Sequence of the first protein:
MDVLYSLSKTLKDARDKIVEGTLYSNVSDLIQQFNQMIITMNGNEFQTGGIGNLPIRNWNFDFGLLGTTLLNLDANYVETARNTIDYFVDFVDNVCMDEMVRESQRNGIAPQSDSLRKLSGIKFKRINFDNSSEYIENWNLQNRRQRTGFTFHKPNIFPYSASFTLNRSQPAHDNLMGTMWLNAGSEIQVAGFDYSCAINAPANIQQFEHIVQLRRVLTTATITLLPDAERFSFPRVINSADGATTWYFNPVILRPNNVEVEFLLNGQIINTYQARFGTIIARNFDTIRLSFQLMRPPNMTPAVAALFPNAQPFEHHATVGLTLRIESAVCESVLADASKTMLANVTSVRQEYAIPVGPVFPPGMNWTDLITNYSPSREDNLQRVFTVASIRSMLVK

The following describes two proteins that form a bound complex.

Contacts between the two chains:
Residue A241 in the first protein is in contact with residue T60 in the second protein (closest heavy-atom distance 3.0 Å).
Residue N167 in the first protein contacts residue I55 in the second protein (closest heavy-atom distance 4.5 Å).
Residue F232 in the first protein interacts with residue M63 in the second protein (closest heavy-atom distance 3.9 Å).
Residue T165 in the first protein is in contact with residue I59 in the second protein (closest heavy-atom distance 3.4 Å).
Residue F164 in the first protein interacts with residue G61 in the second protein (closest heavy-atom distance 3.2 Å).
Residue A172 in the first protein is in contact with residue E256 in the second protein (closest heavy-atom distance 3.8 Å).
Residue D174 in the first protein interacts with residue P254 in the second protein (closest heavy-atom distance 3.7 Å).
Residue Q312 in the first protein is in contact with residue P254 in the second protein (closest heavy-atom distance 3.4 Å).
Residue R236 in the first protein contacts residue M63 in the second protein (closest heavy-atom distance 4.5 Å).
Residue G243 in the first protein interacts with residue A66 in the second protein (closest heavy-atom distance 3.5 Å).
Residue A241 in the first protein interacts with residue T65 in the second protein (closest heavy-atom distance 4.7 Å).
Residue A311 in the first protein contacts residue T272 in the second protein (closest heavy-atom distance 4.3 Å).
Residue A162 in the first protein is in contact with residue M63 in the second protein (closest heavy-atom distance 3.0 Å).
Residue T165 in the first protein is in contact with residue P58 in the second protein (closest heavy-atom distance 4.3 Å).
Residue P313 in the first protein is in contact with residue P279 in the second protein (closest heavy-atom distance 4.2 Å).
Residue R168 in the first protein interacts with residue I55 in the second protein (closest heavy-atom distance 3.5 Å).
Residue M180 in the first protein is in contact with residue M63 in the second protein (closest heavy-atom distance 4.2 Å).
Residue N310 in the first protein contacts residue E180 in the second protein (closest heavy-atom distance 2.6 Å).
Residue N239 in the first protein contacts residue Y67 in the second protein (closest heavy-atom distance 3.5 Å).
Residue D174 in the first protein is in contact with residue E256 in the second protein (closest heavy-atom distance 4.3 Å).
Residue N167 in the first protein contacts residue N56 in the second protein (closest heavy-atom distance 3.6 Å).
Residue R168 in the first protein contacts residue L57 in the second protein (closest heavy-atom distance 4.7 Å).
Residue N239 in the first protein interacts with residue M63 in the second protein (closest heavy-atom distance 4.4 Å).
Residue N239 in the first protein is in contact with residue T65 in the second protein (closest heavy-atom distance 3.0 Å).
Residue L166 in the first protein contacts residue I59 in the second protein (closest heavy-atom distance 3.0 Å).
Residue S169 in the first protein contacts residue I59 in the second protein (closest heavy-atom distance 4.7 Å).
Residue A172 in the first protein contacts residue S311 in the second protein (closest heavy-atom distance 4.1 Å).
Residue A162 in the first protein is in contact with residue S62 in the second protein (closest heavy-atom distance 3.6 Å).
Residue G243 in the first protein is in contact with residue A68 in the second protein (closest heavy-atom distance 2.9 Å).
Residue G243 in the first protein interacts with residue Y67 in the second protein (closest heavy-atom distance 3.8 Å).
Residue A244 in the first protein interacts with residue T71 in the second protein (closest heavy-atom distance 4.6 Å).
Residue S163 in the first protein contacts residue G61 in the second protein (closest heavy-atom distance 3.5 Å).
Residue P171 in the first protein interacts with residue S314 in the second protein (closest heavy-atom distance 4.5 Å).
Residue S169 in the first protein contacts residue I55 in the second protein (closest heavy-atom distance 2.8 Å).
Residue T246 in the first protein contacts residue Y67 in the second protein (closest heavy-atom distance 3.6 Å).
Residue L166 in the first protein is in contact with residue P58 in the second protein (closest heavy-atom distance 3.7 Å).
Residue N239 in the first protein interacts with residue S62 in the second protein (closest heavy-atom distance 3.0 Å).
Residue S163 in the first protein contacts residue S62 in the second protein (closest heavy-atom distance 3.8 Å).
Residue S240 in the first protein is in contact with residue T65 in the second protein (closest heavy-atom distance 4.5 Å).
Residue F164 in the first protein is in contact with residue M63 in the second protein (closest heavy-atom distance 4.7 Å).
Residue F164 in the first protein interacts with residue T60 in the second protein (closest heavy-atom distance 3.5 Å).
Residue S163 in the first protein interacts with residue M63 in the second protein (closest heavy-atom distance 4.1 Å).
Residue Y160 in the first protein is in contact with residue D64 in the second protein (closest heavy-atom distance 3.8 Å).
Residue A241 in the first protein interacts with residue I59 in the second protein (closest heavy-atom distance 4.4 Å).
Residue A241 in the first protein contacts residue G61 in the second protein (closest heavy-atom distance 4.1 Å).
Residue A244 in the first protein is in contact with residue A68 in the second protein (closest heavy-atom distance 4.2 Å).
Residue L166 in the first protein interacts with residue L57 in the second protein (closest heavy-atom distance 2.7 Å).
Residue P171 in the first protein is in contact with residue S311 in the second protein (closest heavy-atom distance 4.0 Å).
Residue R168 in the first protein interacts with residue N56 in the second protein (closest heavy-atom distance 3.6 Å).
Residue G243 in the first protein interacts with residue T65 in the second protein (closest heavy-atom distance 4.5 Å).
Residue P309 in the first protein contacts residue T277 in the second protein (closest heavy-atom distance 3.6 Å).
Residue A162 in the first protein interacts with residue D64 in the second protein (closest heavy-atom distance 4.0 Å).
Residue I238 in the first protein is in contact with residue M63 in the second protein (closest heavy-atom distance 4.6 Å).
Residue F164 in the first protein is in contact with residue S62 in the second protein (closest heavy-atom distance 3.5 Å).
Residue T165 in the first protein interacts with residue T60 in the second protein (closest heavy-atom distance 3.2 Å).
Residue Q312 in the first protein contacts residue G253 in the second protein (closest heavy-atom distance 3.5 Å).
Residue V237 in the first protein is in contact with residue Y67 in the second protein (closest heavy-atom distance 4.2 Å).
Residue F164 in the first protein interacts with residue I59 in the second protein (closest heavy-atom distance 4.2 Å).
Residue N167 in the first protein contacts residue P58 in the second protein (closest heavy-atom distance 3.5 Å).
Residue N167 in the first protein contacts residue L57 in the second protein (closest heavy-atom distance 3.8 Å).

Sequence of the second protein:
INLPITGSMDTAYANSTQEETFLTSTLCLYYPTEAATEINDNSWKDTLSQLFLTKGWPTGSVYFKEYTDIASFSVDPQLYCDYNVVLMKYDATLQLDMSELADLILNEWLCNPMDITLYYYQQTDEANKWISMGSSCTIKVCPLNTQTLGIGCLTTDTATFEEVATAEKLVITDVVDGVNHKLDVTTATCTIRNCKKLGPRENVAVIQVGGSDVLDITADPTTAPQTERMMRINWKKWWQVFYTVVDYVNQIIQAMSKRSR